Sequence of protein 1:
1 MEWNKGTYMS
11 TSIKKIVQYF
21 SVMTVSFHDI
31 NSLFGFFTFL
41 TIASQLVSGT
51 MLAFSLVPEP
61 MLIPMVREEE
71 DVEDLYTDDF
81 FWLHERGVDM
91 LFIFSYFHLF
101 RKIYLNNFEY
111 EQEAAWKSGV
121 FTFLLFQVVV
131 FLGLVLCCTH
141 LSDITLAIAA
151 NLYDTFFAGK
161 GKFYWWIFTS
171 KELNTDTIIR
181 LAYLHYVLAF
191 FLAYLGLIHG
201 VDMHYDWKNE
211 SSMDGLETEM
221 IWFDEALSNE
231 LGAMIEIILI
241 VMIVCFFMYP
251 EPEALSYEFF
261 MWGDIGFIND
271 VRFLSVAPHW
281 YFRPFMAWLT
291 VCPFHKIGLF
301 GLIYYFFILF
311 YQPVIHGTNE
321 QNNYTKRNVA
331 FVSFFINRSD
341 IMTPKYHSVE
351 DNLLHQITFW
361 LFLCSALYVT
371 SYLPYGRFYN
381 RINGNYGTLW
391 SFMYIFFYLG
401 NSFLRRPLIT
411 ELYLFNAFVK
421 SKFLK

These two protein chains interact to form a complex.

Contacts between the two chains:
Residue G490 in protein 2 interacts with residue E219 in protein 1 (closest heavy-atom distance 4.9 Å).
Residue I512 in protein 2 contacts residue V22 in protein 1 (closest heavy-atom distance 5.0 Å).
Residue A489 in protein 2 is in contact with residue E217 in protein 1 (closest heavy-atom distance 3.4 Å).
Residue I488 in protein 2 contacts residue E217 in protein 1 (closest heavy-atom distance 2.8 Å).
Residue A489 in protein 2 contacts residue T218 in protein 1 (closest heavy-atom distance 4.0 Å).
Residue A489 in protein 2 is in contact with residue E219 in protein 1 (closest heavy-atom distance 2.9 Å).
Residue T508 in protein 2 is in contact with residue S21 in protein 1 (closest heavy-atom distance 4.9 Å).
Residue I488 in protein 2 contacts residue T218 in protein 1 (closest heavy-atom distance 4.1 Å).
Residue A489 in protein 2 is in contact with residue T24 in protein 1 (closest heavy-atom distance 4.2 Å).

Sequence of protein 2:
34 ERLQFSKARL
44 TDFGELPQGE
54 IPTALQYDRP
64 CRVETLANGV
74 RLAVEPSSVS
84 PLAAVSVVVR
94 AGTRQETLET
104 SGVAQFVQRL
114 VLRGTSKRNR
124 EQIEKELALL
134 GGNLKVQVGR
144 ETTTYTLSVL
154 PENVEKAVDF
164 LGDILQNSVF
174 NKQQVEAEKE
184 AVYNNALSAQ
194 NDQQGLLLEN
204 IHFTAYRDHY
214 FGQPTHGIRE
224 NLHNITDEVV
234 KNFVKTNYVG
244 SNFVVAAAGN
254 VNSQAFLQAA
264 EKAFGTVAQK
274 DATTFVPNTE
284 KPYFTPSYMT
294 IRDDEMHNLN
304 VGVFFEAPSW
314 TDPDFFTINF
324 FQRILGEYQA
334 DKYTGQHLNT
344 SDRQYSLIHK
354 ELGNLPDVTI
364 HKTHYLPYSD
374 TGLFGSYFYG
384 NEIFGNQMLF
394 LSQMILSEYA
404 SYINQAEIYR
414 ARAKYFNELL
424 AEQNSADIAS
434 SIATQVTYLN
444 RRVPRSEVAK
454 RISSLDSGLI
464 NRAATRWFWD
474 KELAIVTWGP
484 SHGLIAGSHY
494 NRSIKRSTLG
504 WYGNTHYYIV